The following describes two proteins that form a bound complex.

Contacts between the two chains:
Residue A2399 in protein 1 is in contact with residue K59 in protein 2 (closest heavy-atom distance 4.1 Å).
Residue A2399 in protein 1 is in contact with residue R60 in protein 2 (closest heavy-atom distance 4.1 Å).
Residue L2398 in protein 1 interacts with residue R60 in protein 2 (closest heavy-atom distance 2.6 Å).
Residue E2397 in protein 1 is in contact with residue K59 in protein 2 (closest heavy-atom distance 4.2 Å).
Residue L2398 in protein 1 interacts with residue K61 in protein 2 (closest heavy-atom distance 3.4 Å).
Residue L2398 in protein 1 is in contact with residue K59 in protein 2 (closest heavy-atom distance 2.1 Å).
Residue A2399 in protein 1 is in contact with residue K61 in protein 2 (closest heavy-atom distance 3.5 Å).

Sequence of protein 2:
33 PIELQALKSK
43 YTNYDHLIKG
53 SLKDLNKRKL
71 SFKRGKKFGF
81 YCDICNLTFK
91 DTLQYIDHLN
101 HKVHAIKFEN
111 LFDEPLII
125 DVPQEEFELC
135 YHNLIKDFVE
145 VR

Sequence of protein 1:
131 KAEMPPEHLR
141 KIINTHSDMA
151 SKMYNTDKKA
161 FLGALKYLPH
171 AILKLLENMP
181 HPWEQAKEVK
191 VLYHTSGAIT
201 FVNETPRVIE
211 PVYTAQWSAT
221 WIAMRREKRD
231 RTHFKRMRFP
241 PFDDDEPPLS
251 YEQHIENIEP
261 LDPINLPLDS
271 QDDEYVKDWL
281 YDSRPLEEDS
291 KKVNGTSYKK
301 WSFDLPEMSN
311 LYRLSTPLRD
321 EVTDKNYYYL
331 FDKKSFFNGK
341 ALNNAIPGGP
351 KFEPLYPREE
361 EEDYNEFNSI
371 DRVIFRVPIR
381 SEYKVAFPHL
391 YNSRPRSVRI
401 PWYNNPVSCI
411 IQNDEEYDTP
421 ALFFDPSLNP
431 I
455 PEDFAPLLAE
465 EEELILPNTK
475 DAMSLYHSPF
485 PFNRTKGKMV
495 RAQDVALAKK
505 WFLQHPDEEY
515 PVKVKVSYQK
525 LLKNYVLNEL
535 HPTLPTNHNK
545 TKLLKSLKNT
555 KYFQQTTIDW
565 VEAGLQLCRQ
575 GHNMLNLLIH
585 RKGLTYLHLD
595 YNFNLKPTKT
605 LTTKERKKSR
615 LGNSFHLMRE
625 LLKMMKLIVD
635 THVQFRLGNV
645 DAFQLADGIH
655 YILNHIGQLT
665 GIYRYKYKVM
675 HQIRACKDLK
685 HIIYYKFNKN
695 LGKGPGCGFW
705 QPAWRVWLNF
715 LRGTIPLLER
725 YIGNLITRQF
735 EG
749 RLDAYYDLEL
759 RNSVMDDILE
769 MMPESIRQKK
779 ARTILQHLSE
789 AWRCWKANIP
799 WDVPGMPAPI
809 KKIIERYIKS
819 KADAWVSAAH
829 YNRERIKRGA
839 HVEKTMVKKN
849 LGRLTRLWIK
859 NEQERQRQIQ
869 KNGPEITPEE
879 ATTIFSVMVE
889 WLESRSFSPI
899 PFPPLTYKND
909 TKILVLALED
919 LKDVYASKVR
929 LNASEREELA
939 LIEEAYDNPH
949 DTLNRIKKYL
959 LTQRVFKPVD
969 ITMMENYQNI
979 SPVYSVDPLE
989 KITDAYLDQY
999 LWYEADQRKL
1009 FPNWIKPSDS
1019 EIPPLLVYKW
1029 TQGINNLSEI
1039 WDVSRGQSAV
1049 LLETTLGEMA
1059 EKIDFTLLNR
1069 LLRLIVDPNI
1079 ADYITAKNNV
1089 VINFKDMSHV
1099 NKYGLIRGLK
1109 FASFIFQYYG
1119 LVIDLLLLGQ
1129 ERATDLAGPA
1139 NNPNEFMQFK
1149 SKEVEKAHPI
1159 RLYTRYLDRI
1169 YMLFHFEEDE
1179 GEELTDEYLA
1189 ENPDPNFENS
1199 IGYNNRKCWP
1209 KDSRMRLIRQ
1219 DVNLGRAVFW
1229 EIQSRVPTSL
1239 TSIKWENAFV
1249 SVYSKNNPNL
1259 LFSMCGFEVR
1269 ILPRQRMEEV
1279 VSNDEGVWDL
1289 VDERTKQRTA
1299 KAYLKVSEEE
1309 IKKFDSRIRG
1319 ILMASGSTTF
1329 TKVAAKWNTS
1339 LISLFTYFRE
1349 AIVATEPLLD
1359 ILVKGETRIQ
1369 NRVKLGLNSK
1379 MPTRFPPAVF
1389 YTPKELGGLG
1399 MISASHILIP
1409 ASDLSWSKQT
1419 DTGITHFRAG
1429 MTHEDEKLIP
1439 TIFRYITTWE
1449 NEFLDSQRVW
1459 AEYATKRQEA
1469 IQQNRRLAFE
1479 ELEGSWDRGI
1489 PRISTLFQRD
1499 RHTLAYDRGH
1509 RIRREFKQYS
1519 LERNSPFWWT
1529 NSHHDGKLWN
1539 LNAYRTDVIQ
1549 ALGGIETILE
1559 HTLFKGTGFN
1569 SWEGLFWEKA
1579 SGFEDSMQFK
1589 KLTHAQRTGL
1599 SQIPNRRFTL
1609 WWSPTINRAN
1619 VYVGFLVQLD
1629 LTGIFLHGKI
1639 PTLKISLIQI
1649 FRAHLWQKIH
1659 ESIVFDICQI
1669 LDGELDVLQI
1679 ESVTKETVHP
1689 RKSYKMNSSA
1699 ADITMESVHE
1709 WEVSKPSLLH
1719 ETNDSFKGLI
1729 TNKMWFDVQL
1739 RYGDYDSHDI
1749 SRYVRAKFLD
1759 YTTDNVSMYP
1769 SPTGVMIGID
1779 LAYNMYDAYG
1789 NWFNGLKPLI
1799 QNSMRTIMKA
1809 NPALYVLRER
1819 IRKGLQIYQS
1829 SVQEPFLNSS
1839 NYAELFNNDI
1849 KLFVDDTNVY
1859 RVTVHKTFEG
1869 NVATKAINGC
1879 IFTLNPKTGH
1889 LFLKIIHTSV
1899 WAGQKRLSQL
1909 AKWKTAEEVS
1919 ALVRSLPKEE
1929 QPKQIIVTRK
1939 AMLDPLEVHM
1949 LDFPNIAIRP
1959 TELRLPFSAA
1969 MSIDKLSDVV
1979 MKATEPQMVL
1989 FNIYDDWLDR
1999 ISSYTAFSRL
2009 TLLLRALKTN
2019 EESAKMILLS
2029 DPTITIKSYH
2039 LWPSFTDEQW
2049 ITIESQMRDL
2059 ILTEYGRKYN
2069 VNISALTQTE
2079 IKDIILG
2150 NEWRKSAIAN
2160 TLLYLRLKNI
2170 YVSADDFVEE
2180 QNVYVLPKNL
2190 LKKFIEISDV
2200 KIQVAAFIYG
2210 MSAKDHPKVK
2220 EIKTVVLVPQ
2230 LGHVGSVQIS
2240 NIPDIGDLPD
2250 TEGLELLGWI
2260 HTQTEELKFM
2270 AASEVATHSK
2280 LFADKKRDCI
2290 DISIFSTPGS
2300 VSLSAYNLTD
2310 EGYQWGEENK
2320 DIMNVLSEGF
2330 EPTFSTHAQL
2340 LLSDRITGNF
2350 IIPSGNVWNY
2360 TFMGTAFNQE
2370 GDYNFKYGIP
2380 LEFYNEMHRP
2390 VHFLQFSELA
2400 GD